The following describes two proteins that form a bound complex.

Sequence of the second protein:
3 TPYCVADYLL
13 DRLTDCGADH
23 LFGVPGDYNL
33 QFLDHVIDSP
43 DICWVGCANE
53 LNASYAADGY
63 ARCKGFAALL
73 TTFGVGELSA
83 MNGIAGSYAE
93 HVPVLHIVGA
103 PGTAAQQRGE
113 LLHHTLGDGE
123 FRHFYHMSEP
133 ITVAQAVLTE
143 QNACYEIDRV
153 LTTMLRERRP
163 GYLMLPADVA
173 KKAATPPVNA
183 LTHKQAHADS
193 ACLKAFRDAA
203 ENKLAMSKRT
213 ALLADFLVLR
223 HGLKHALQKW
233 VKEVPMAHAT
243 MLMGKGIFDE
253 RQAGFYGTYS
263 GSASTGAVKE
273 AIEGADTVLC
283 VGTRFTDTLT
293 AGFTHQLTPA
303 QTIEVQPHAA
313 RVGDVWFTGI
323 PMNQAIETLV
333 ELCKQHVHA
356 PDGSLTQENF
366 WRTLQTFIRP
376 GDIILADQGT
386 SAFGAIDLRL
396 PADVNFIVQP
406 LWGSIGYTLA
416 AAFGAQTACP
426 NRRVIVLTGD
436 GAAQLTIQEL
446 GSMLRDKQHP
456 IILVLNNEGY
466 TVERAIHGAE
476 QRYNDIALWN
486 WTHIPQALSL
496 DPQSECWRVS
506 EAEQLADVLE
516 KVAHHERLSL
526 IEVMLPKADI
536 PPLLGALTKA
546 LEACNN

Sequence of the first protein:
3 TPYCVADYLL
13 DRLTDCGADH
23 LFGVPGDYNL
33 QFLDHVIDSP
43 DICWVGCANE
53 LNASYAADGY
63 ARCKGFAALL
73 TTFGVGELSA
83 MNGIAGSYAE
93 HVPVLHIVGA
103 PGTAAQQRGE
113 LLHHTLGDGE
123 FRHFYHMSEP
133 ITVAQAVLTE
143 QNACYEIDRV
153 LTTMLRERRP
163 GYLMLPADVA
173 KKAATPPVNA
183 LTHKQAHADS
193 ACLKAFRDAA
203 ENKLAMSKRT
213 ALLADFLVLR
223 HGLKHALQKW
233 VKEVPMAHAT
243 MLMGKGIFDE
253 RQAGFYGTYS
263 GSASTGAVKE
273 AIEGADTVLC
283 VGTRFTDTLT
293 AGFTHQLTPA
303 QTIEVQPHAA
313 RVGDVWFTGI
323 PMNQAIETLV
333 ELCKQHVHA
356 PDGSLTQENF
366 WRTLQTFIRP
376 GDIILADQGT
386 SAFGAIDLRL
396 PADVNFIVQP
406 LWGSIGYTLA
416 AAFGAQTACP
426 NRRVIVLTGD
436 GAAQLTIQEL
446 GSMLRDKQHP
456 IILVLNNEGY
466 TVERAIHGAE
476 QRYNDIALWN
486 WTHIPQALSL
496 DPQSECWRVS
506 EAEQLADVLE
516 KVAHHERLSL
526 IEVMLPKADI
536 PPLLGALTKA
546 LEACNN

Interface contacts:
Residue W407 in the second protein is in contact with residue H116 in the first protein (closest heavy-atom distance 2.7 Å).
Residue Q33 in the second protein contacts residue N551 in the first protein (closest heavy-atom distance 3.1 Å).
Residue Q476 in the second protein contacts residue D36 in the first protein (closest heavy-atom distance 2.9 Å).
Residue H115 in the second protein contacts residue D289 in the first protein (closest heavy-atom distance 2.9 Å).
Residue H115 in the second protein interacts with residue L406 in the first protein (closest heavy-atom distance 3.3 Å).
Residue A87 in the second protein interacts with residue L80 in the first protein (closest heavy-atom distance 3.4 Å).
Residue W46 in the second protein interacts with residue R477 in the first protein (closest heavy-atom distance 3.2 Å).
Residue N551 in the second protein is in contact with residue Q33 in the first protein (closest heavy-atom distance 3.2 Å).
Residue Y465 in the second protein interacts with residue P27 in the first protein (closest heavy-atom distance 3.3 Å).
Residue K173 in the second protein interacts with residue N550 in the first protein (closest heavy-atom distance 2.8 Å).
Residue Y478 in the second protein interacts with residue D36 in the first protein (closest heavy-atom distance 3.0 Å).
Residue T288 in the second protein is in contact with residue L113 in the first protein (closest heavy-atom distance 3.4 Å).
Residue N550 in the second protein contacts residue K173 in the first protein (closest heavy-atom distance 2.8 Å).
Residue D289 in the second protein interacts with residue L113 in the first protein (closest heavy-atom distance 3.1 Å).
Residue P27 in the second protein contacts residue Y465 in the first protein (closest heavy-atom distance 3.4 Å).
Residue Q443 in the second protein contacts residue L440 in the first protein (closest heavy-atom distance 3.2 Å).
Residue Q443 in the second protein contacts residue Q443 in the first protein (closest heavy-atom distance 2.9 Å).
Residue G28 in the second protein contacts residue E468 in the first protein (closest heavy-atom distance 3.4 Å).
Residue N485 in the second protein interacts with residue A492 in the first protein (closest heavy-atom distance 3.0 Å).
Residue E468 in the second protein is in contact with residue D29 in the first protein (closest heavy-atom distance 3.1 Å).
Residue L80 in the second protein interacts with residue A87 in the first protein (closest heavy-atom distance 3.4 Å).
Residue L440 in the second protein is in contact with residue A50 in the first protein (closest heavy-atom distance 3.0 Å).
Residue R477 in the second protein interacts with residue W46 in the first protein (closest heavy-atom distance 3.2 Å).
Residue A50 in the second protein interacts with residue L440 in the first protein (closest heavy-atom distance 3.0 Å).
Residue E547 in the second protein contacts residue Q33 in the first protein (closest heavy-atom distance 3.1 Å).
Residue L440 in the second protein is in contact with residue Q443 in the first protein (closest heavy-atom distance 3.1 Å).
Residue Q443 in the second protein interacts with residue Q439 in the first protein (closest heavy-atom distance 3.1 Å).
Residue E468 in the second protein is in contact with residue G28 in the first protein (closest heavy-atom distance 3.3 Å).
Residue N51 in the second protein is in contact with residue L440 in the first protein (closest heavy-atom distance 3.4 Å).
Residue Y478 in the second protein interacts with residue I39 in the first protein (closest heavy-atom distance 3.4 Å).
Residue N550 in the second protein is in contact with residue D29 in the first protein (closest heavy-atom distance 3.4 Å).
Residue V77 in the second protein interacts with residue N84 in the first protein (closest heavy-atom distance 3.4 Å).
Residue W484 in the second protein interacts with residue L493 in the first protein (closest heavy-atom distance 3.2 Å).
Residue A492 in the second protein contacts residue N485 in the first protein (closest heavy-atom distance 3.0 Å).
Residue H472 in the second protein contacts residue D36 in the first protein (closest heavy-atom distance 2.6 Å).
Residue D36 in the second protein is in contact with residue Q476 in the first protein (closest heavy-atom distance 3.0 Å).
Residue L406 in the second protein contacts residue H116 in the first protein (closest heavy-atom distance 2.9 Å).
Residue H116 in the second protein is in contact with residue W407 in the first protein (closest heavy-atom distance 2.6 Å).
Residue D29 in the second protein interacts with residue E468 in the first protein (closest heavy-atom distance 3.2 Å).
Residue N551 in the second protein contacts residue K173 in the first protein (closest heavy-atom distance 2.8 Å).
Residue H116 in the second protein interacts with residue L406 in the first protein (closest heavy-atom distance 2.9 Å).
Residue M129 in the second protein contacts residue M129 in the first protein (closest heavy-atom distance 3.3 Å).
Residue Q439 in the second protein contacts residue Q443 in the first protein (closest heavy-atom distance 3.1 Å).
Residue I39 in the second protein contacts residue Y478 in the first protein (closest heavy-atom distance 3.3 Å).
Residue L406 in the second protein interacts with residue H115 in the first protein (closest heavy-atom distance 3.3 Å).
Residue G408 in the second protein is in contact with residue H116 in the first protein (closest heavy-atom distance 3.3 Å).
Residue N84 in the second protein contacts residue S81 in the first protein (closest heavy-atom distance 3.1 Å).
Residue Q33 in the second protein interacts with residue N550 in the first protein (closest heavy-atom distance 3.4 Å).
Residue H116 in the second protein is in contact with residue G408 in the first protein (closest heavy-atom distance 3.3 Å).
Residue W407 in the second protein is in contact with residue V77 in the first protein (closest heavy-atom distance 3.1 Å).
Residue V77 in the second protein contacts residue W407 in the first protein (closest heavy-atom distance 3.2 Å).
Residue L113 in the second protein interacts with residue D289 in the first protein (closest heavy-atom distance 3.1 Å).
Residue D36 in the second protein interacts with residue Y478 in the first protein (closest heavy-atom distance 2.9 Å).
Residue D289 in the second protein is in contact with residue H115 in the first protein (closest heavy-atom distance 2.8 Å).
Residue S81 in the second protein interacts with residue N84 in the first protein (closest heavy-atom distance 3.1 Å).
Residue D36 in the second protein is in contact with residue H472 in the first protein (closest heavy-atom distance 2.5 Å).
Residue Q33 in the second protein is in contact with residue E547 in the first protein (closest heavy-atom distance 3.1 Å).
Residue L113 in the second protein is in contact with residue T288 in the first protein (closest heavy-atom distance 3.4 Å).
Residue K173 in the second protein contacts residue N551 in the first protein (closest heavy-atom distance 2.7 Å).
Residue L493 in the second protein interacts with residue W484 in the first protein (closest heavy-atom distance 3.2 Å).